Residue-level contacts at the interface:
Residue A27 in the first protein is in contact with residue A78 in the second protein (closest heavy-atom distance 4.5 Å).
Residue Y24 in the first protein contacts residue M79 in the second protein (closest heavy-atom distance 4.1 Å).
Residue G38 in the first protein is in contact with residue L40 in the second protein (closest heavy-atom distance 4.2 Å).
Residue K30 in the first protein contacts residue R74 in the second protein (closest heavy-atom distance 3.8 Å).
Residue Q44 in the first protein interacts with residue Q44 in the second protein (closest heavy-atom distance 2.8 Å).
Residue L42 in the first protein is in contact with residue L53 in the second protein (closest heavy-atom distance 4.9 Å).
Residue V46 in the first protein interacts with residue L53 in the second protein (closest heavy-atom distance 3.9 Å).
Residue V31 in the first protein contacts residue A71 in the second protein (closest heavy-atom distance 3.8 Å).
Residue Q48 in the first protein is in contact with residue Q48 in the second protein (closest heavy-atom distance 3.7 Å).
Residue F115 in the first protein contacts residue C64 in the second protein (closest heavy-atom distance 4.4 Å).
Residue L42 in the first protein contacts residue L40 in the second protein (closest heavy-atom distance 4.1 Å).
Residue A27 in the first protein is in contact with residue V75 in the second protein (closest heavy-atom distance 4.4 Å).
Residue T23 in the first protein contacts residue M79 in the second protein (closest heavy-atom distance 4.8 Å).
Residue M34 in the first protein is in contact with residue I67 in the second protein (closest heavy-atom distance 4.4 Å).
Residue L42 in the first protein interacts with residue F60 in the second protein (closest heavy-atom distance 5.0 Å).
Residue V19 in the first protein interacts with residue R82 in the second protein (closest heavy-atom distance 3.3 Å).
Residue K20 in the first protein is in contact with residue M79 in the second protein (closest heavy-atom distance 4.3 Å).
Residue L45 in the first protein contacts residue V52 in the second protein (closest heavy-atom distance 4.9 Å).
Residue V31 in the first protein contacts residue R74 in the second protein (closest heavy-atom distance 4.4 Å).
Residue V46 in the first protein contacts residue S51 in the second protein (closest heavy-atom distance 3.9 Å).
Residue V31 in the first protein is in contact with residue V75 in the second protein (closest heavy-atom distance 4.2 Å).
Residue G41 in the first protein interacts with residue L40 in the second protein (closest heavy-atom distance 4.1 Å).
Residue G41 in the first protein is in contact with residue Q44 in the second protein (closest heavy-atom distance 4.5 Å).
Residue S47 in the first protein contacts residue S51 in the second protein (closest heavy-atom distance 4.3 Å).
Residue L45 in the first protein interacts with residue L53 in the second protein (closest heavy-atom distance 3.2 Å).
Residue F115 in the first protein is in contact with residue F60 in the second protein (closest heavy-atom distance 4.8 Å).
Residue Q49 in the first protein is in contact with residue S51 in the second protein (closest heavy-atom distance 4.9 Å).
Residue V111 in the first protein contacts residue L61 in the second protein (closest heavy-atom distance 4.9 Å).
Residue K20 in the first protein contacts residue R82 in the second protein (closest heavy-atom distance 3.4 Å).
Residue F115 in the first protein interacts with residue C62 in the second protein (closest heavy-atom distance 4.9 Å).
Residue M34 in the first protein is in contact with residue R74 in the second protein (closest heavy-atom distance 4.2 Å).
Residue V28 in the first protein interacts with residue V75 in the second protein (closest heavy-atom distance 4.4 Å).
Residue M34 in the first protein contacts residue V33 in the second protein (closest heavy-atom distance 3.1 Å).
Residue L45 in the first protein contacts residue Q44 in the second protein (closest heavy-atom distance 4.9 Å).
Residue L45 in the first protein interacts with residue L43 in the second protein (closest heavy-atom distance 2.9 Å).
Residue Q48 in the first protein is in contact with residue S50 in the second protein (closest heavy-atom distance 4.7 Å).
Residue M34 in the first protein contacts residue Y70 in the second protein (closest heavy-atom distance 4.7 Å).
Residue Q48 in the first protein contacts residue S47 in the second protein (closest heavy-atom distance 3.9 Å).
Residue V111 in the first protein is in contact with residue L53 in the second protein (closest heavy-atom distance 4.4 Å).
Residue F115 in the first protein interacts with residue L61 in the second protein (closest heavy-atom distance 2.9 Å).
Residue Q48 in the first protein contacts residue S51 in the second protein (closest heavy-atom distance 4.2 Å).
Residue L42 in the first protein is in contact with residue F63 in the second protein (closest heavy-atom distance 4.4 Å).

Sequence of the second protein:
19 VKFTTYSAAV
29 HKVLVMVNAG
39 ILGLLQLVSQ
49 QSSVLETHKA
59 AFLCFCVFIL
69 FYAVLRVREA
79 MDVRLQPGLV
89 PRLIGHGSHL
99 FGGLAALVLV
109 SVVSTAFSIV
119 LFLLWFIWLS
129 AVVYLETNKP

Sequence of the first protein:
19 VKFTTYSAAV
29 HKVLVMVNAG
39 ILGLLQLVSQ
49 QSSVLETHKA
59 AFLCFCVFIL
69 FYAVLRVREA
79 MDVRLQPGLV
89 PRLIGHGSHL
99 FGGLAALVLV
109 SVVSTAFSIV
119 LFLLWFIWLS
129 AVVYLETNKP

These two protein chains interact to form a complex.